Sequence of chain A:
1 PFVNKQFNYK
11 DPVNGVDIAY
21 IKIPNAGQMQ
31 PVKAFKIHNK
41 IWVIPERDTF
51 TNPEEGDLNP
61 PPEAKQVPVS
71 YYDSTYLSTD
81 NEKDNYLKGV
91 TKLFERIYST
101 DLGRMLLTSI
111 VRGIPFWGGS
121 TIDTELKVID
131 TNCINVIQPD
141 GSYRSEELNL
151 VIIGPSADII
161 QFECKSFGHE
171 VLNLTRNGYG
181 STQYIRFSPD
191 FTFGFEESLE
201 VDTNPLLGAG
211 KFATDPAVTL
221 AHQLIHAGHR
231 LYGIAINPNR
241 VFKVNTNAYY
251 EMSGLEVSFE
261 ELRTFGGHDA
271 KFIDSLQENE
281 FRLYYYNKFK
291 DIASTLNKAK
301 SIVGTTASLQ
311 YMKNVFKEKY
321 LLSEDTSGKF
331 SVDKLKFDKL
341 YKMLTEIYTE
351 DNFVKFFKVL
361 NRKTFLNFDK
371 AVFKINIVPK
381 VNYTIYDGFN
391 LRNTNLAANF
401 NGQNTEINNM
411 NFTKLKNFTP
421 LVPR

Sequence of chain B:
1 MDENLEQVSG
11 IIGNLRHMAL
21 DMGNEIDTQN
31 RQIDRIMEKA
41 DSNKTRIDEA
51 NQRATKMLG

Residue-level contacts at the interface:
Residue K339 in chain A is in contact with residue H17 in chain B (closest heavy-atom distance 2.7 Å).
Residue S253 in chain A contacts residue G59 in chain B (closest heavy-atom distance 3.3 Å).
Residue E251 in chain A contacts residue G59 in chain B (closest heavy-atom distance 3.0 Å).
Residue E170 in chain A is in contact with residue R46 in chain B (closest heavy-atom distance 3.2 Å).
Residue K355 in chain A is in contact with residue N4 in chain B (closest heavy-atom distance 2.9 Å).
Residue G304 in chain A interacts with residue D34 in chain B (closest heavy-atom distance 3.0 Å).
Residue S145 in chain A is in contact with residue I33 in chain B (closest heavy-atom distance 3.4 Å).
Residue K336 in chain A contacts residue D21 in chain B (closest heavy-atom distance 2.7 Å).
Residue E256 in chain A is in contact with residue K56 in chain B (closest heavy-atom distance 2.7 Å).
Residue P68 in chain A is in contact with residue R53 in chain B (closest heavy-atom distance 3.4 Å).
Residue R230 in chain A is in contact with residue D48 in chain B (closest heavy-atom distance 3.1 Å).
Residue K40 in chain A contacts residue D27 in chain B (closest heavy-atom distance 2.9 Å).
Residue T108 in chain A is in contact with residue M22 in chain B (closest heavy-atom distance 3.2 Å).
Residue Q66 in chain A interacts with residue M57 in chain B (closest heavy-atom distance 3.3 Å).
Residue G168 in chain A interacts with residue R46 in chain B (closest heavy-atom distance 2.8 Å).
Residue L255 in chain A contacts residue K56 in chain B (closest heavy-atom distance 3.5 Å).
Residue Q28 in chain A contacts residue E38 in chain B (closest heavy-atom distance 2.7 Å).
Residue H226 in chain A is in contact with residue N51 in chain B (closest heavy-atom distance 3.2 Å).
Residue S166 in chain A is in contact with residue I47 in chain B (closest heavy-atom distance 3.4 Å).
Residue Y311 in chain A contacts residue D27 in chain B (closest heavy-atom distance 2.9 Å).
Residue Q28 in chain A interacts with residue K39 in chain B (closest heavy-atom distance 2.8 Å).
Residue F167 in chain A interacts with residue R46 in chain B (closest heavy-atom distance 3.2 Å).
Residue H38 in chain A contacts residue E25 in chain B (closest heavy-atom distance 2.8 Å).
Residue I114 in chain A contacts residue D27 in chain B (closest heavy-atom distance 3.2 Å).
Residue T51 in chain A interacts with residue I47 in chain B (closest heavy-atom distance 3.0 Å).
Residue G254 in chain A interacts with residue L58 in chain B (closest heavy-atom distance 3.3 Å).
Residue S145 in chain A interacts with residue I36 in chain B (closest heavy-atom distance 2.8 Å).
Residue T305 in chain A is in contact with residue Q32 in chain B (closest heavy-atom distance 2.8 Å).
Residue N352 in chain A interacts with residue I11 in chain B (closest heavy-atom distance 3.2 Å).
Residue E261 in chain A interacts with residue R53 in chain B (closest heavy-atom distance 2.9 Å).
Residue M105 in chain A contacts residue M22 in chain B (closest heavy-atom distance 3.1 Å).
Residue Y143 in chain A interacts with residue I36 in chain B (closest heavy-atom distance 3.0 Å).
Residue E147 in chain A interacts with residue R31 in chain B (closest heavy-atom distance 2.7 Å).
Residue Q161 in chain A is in contact with residue Q52 in chain B (closest heavy-atom distance 3.0 Å).
Residue T306 in chain A is in contact with residue R31 in chain B (closest heavy-atom distance 3.4 Å).
Residue Q28 in chain A is in contact with residue D41 in chain B (closest heavy-atom distance 2.9 Å).
Residue S166 in chain A contacts residue D48 in chain B (closest heavy-atom distance 2.8 Å).
Residue V257 in chain A contacts residue A54 in chain B (closest heavy-atom distance 3.1 Å).
Residue G27 in chain A is in contact with residue D41 in chain B (closest heavy-atom distance 3.1 Å).
Residue D130 in chain A is in contact with residue I36 in chain B (closest heavy-atom distance 3.0 Å).
Residue K355 in chain A interacts with residue Q7 in chain B (closest heavy-atom distance 2.5 Å).
Residue P24 in chain A interacts with residue E38 in chain B (closest heavy-atom distance 2.9 Å).
Residue R230 in chain A interacts with residue E49 in chain B (closest heavy-atom distance 3.2 Å).
Residue R112 in chain A is in contact with residue M22 in chain B (closest heavy-atom distance 2.8 Å).
Residue P24 in chain A interacts with residue D41 in chain B (closest heavy-atom distance 2.7 Å).
Residue N25 in chain A interacts with residue T45 in chain B (closest heavy-atom distance 2.7 Å).
Residue C164 in chain A is in contact with residue A50 in chain B (closest heavy-atom distance 3.0 Å).
Residue T306 in chain A interacts with residue Q32 in chain B (closest heavy-atom distance 3.0 Å).
Residue R112 in chain A is in contact with residue D21 in chain B (closest heavy-atom distance 2.7 Å).
Residue E318 in chain A contacts residue I26 in chain B (closest heavy-atom distance 3.0 Å).
Residue E256 in chain A contacts residue A54 in chain B (closest heavy-atom distance 3.0 Å).
Residue E163 in chain A interacts with residue Q52 in chain B (closest heavy-atom distance 2.7 Å).
Residue F167 in chain A contacts residue T45 in chain B (closest heavy-atom distance 3.2 Å).
Residue E256 in chain A contacts residue T55 in chain B (closest heavy-atom distance 3.3 Å).
Residue L321 in chain A is in contact with residue M22 in chain B (closest heavy-atom distance 3.2 Å).
Residue Y311 in chain A is in contact with residue Q29 in chain B (closest heavy-atom distance 3.4 Å).
Residue R112 in chain A interacts with residue N24 in chain B (closest heavy-atom distance 2.5 Å).
Residue G304 in chain A is in contact with residue I33 in chain B (closest heavy-atom distance 3.1 Å).
Residue Y143 in chain A interacts with residue R35 in chain B (closest heavy-atom distance 2.9 Å).
Residue N135 in chain A interacts with residue E38 in chain B (closest heavy-atom distance 3.3 Å).

The following describes two proteins that form a bound complex.